Sequence of chain B:
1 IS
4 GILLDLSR

Sequence of chain A:
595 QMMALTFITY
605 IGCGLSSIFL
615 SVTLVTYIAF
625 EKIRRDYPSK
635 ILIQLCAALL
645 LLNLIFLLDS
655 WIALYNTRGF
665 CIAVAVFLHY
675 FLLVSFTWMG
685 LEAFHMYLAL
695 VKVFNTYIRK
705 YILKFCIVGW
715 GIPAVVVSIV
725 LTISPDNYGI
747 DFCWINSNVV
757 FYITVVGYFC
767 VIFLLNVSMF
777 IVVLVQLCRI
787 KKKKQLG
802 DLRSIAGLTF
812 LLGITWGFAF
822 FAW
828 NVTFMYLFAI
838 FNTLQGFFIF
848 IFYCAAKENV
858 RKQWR

These two protein chains interact to form a complex.

Contacts between the two chains:
Residue W750 in chain A contacts residue L6 in chain B (closest heavy-atom distance 3.0 Å).
Residue W817 in chain A is in contact with residue L7 in chain B (closest heavy-atom distance 3.2 Å).
Residue F757 in chain A interacts with residue I5 in chain B (closest heavy-atom distance 3.4 Å).
Residue F650 in chain A interacts with residue L6 in chain B (closest heavy-atom distance 3.4 Å).
Residue F835 in chain A interacts with residue G4 in chain B (closest heavy-atom distance 3.6 Å).
Residue W824 in chain A interacts with residue S10 in chain B (closest heavy-atom distance 3.1 Å).
Residue L646 in chain A is in contact with residue L6 in chain B (closest heavy-atom distance 4.6 Å).
Residue V762 in chain A contacts residue L7 in chain B (closest heavy-atom distance 3.9 Å).
Residue D747 in chain A is in contact with residue I5 in chain B (closest heavy-atom distance 4.3 Å).
Residue T600 in chain A contacts residue S2 in chain B (closest heavy-atom distance 3.0 Å).
Residue V755 in chain A is in contact with residue R11 in chain B (closest heavy-atom distance 4.4 Å).
Residue M596 in chain A interacts with residue S2 in chain B (closest heavy-atom distance 3.9 Å).
Residue M596 in chain A is in contact with residue I1 in chain B (closest heavy-atom distance 4.3 Å).
Residue S753 in chain A is in contact with residue R11 in chain B (closest heavy-atom distance 2.8 Å).
Residue A820 in chain A interacts with residue L9 in chain B (closest heavy-atom distance 3.0 Å).
Residue A836 in chain A interacts with residue G4 in chain B (closest heavy-atom distance 4.7 Å).
Residue N754 in chain A interacts with residue S10 in chain B (closest heavy-atom distance 4.6 Å).
Residue Y758 in chain A is in contact with residue L9 in chain B (closest heavy-atom distance 2.9 Å).
Residue F757 in chain A interacts with residue L7 in chain B (closest heavy-atom distance 4.0 Å).
Residue A836 in chain A is in contact with residue S2 in chain B (closest heavy-atom distance 4.9 Å).
Residue F765 in chain A contacts residue L7 in chain B (closest heavy-atom distance 3.0 Å).
Residue F650 in chain A contacts residue S2 in chain B (closest heavy-atom distance 4.1 Å).
Residue S654 in chain A contacts residue I1 in chain B (closest heavy-atom distance 4.8 Å).
Residue F680 in chain A interacts with residue L7 in chain B (closest heavy-atom distance 3.9 Å).
Residue F835 in chain A contacts residue L7 in chain B (closest heavy-atom distance 3.6 Å).
Residue W750 in chain A is in contact with residue I5 in chain B (closest heavy-atom distance 2.9 Å).
Residue T603 in chain A contacts residue S2 in chain B (closest heavy-atom distance 3.8 Å).
Residue W817 in chain A is in contact with residue L6 in chain B (closest heavy-atom distance 4.4 Å).
Residue W824 in chain A is in contact with residue L9 in chain B (closest heavy-atom distance 2.5 Å).
Residue F650 in chain A contacts residue I1 in chain B (closest heavy-atom distance 4.0 Å).
Residue D747 in chain A is in contact with residue I1 in chain B (closest heavy-atom distance 3.1 Å).
Residue V761 in chain A is in contact with residue L6 in chain B (closest heavy-atom distance 3.3 Å).
Residue F757 in chain A contacts residue R11 in chain B (closest heavy-atom distance 2.6 Å).
Residue M832 in chain A interacts with residue S2 in chain B (closest heavy-atom distance 4.6 Å).
Residue F757 in chain A is in contact with residue D8 in chain B (closest heavy-atom distance 3.1 Å).
Residue T603 in chain A contacts residue I1 in chain B (closest heavy-atom distance 4.4 Å).
Residue V761 in chain A is in contact with residue L7 in chain B (closest heavy-atom distance 3.6 Å).
Residue N754 in chain A contacts residue R11 in chain B (closest heavy-atom distance 2.3 Å).
Residue A820 in chain A contacts residue L7 in chain B (closest heavy-atom distance 3.2 Å).
Residue W750 in chain A interacts with residue L7 in chain B (closest heavy-atom distance 4.8 Å).
Residue F757 in chain A interacts with residue L6 in chain B (closest heavy-atom distance 2.4 Å).
Residue V762 in chain A is in contact with residue L6 in chain B (closest heavy-atom distance 4.7 Å).
Residue N752 in chain A contacts residue R11 in chain B (closest heavy-atom distance 4.5 Å).
Residue V762 in chain A interacts with residue L9 in chain B (closest heavy-atom distance 3.7 Å).
Residue Y604 in chain A is in contact with residue I1 in chain B (closest heavy-atom distance 3.8 Å).
Residue Y758 in chain A interacts with residue S10 in chain B (closest heavy-atom distance 2.6 Å).
Residue F748 in chain A is in contact with residue I1 in chain B (closest heavy-atom distance 2.9 Å).
Residue I751 in chain A contacts residue R11 in chain B (closest heavy-atom distance 2.8 Å).
Residue W750 in chain A interacts with residue R11 in chain B (closest heavy-atom distance 4.7 Å).
Residue L599 in chain A interacts with residue S2 in chain B (closest heavy-atom distance 3.1 Å).
Residue Y758 in chain A is in contact with residue D8 in chain B (closest heavy-atom distance 3.6 Å).
Residue L672 in chain A interacts with residue L6 in chain B (closest heavy-atom distance 4.4 Å).
Residue T600 in chain A interacts with residue I1 in chain B (closest heavy-atom distance 3.0 Å).
Residue Y758 in chain A interacts with residue R11 in chain B (closest heavy-atom distance 3.5 Å).
Residue M832 in chain A interacts with residue G4 in chain B (closest heavy-atom distance 4.1 Å).
Residue F821 in chain A is in contact with residue L9 in chain B (closest heavy-atom distance 4.0 Å).
Residue F650 in chain A is in contact with residue I5 in chain B (closest heavy-atom distance 4.7 Å).
Residue V762 in chain A is in contact with residue D8 in chain B (closest heavy-atom distance 4.6 Å).
Residue F748 in chain A interacts with residue I5 in chain B (closest heavy-atom distance 3.4 Å).
Residue L676 in chain A is in contact with residue L6 in chain B (closest heavy-atom distance 2.4 Å).